The following describes two proteins that form a bound complex.

Sequence of protein 1:
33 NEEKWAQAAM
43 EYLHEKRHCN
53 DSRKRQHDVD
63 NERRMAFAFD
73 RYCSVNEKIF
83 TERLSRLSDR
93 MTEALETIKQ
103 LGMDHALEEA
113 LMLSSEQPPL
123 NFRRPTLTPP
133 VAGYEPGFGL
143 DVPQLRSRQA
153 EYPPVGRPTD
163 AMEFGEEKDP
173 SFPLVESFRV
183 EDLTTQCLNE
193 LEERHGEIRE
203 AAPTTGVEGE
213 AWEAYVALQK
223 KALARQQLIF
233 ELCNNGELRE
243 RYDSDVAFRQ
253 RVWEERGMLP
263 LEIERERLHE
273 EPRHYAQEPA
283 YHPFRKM

Sequence of protein 2:
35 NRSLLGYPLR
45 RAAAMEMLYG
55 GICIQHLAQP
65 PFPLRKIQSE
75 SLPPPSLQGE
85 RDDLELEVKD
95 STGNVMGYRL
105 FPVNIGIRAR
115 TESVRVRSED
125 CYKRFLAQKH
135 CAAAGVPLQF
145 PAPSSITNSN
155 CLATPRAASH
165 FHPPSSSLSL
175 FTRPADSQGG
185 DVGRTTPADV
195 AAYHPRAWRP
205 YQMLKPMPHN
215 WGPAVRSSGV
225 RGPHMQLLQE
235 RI

Interface contacts:
Residue D72 in protein 1 interacts with residue L61 in protein 2 (closest heavy-atom distance 4.1 Å).
Residue A213 in protein 1 is in contact with residue A47 in protein 2 (closest heavy-atom distance 4.0 Å).
Residue D72 in protein 1 interacts with residue Q59 in protein 2 (closest heavy-atom distance 3.6 Å).
Residue L261 in protein 1 interacts with residue L38 in protein 2 (closest heavy-atom distance 3.2 Å).
Residue R65 in protein 1 interacts with residue Q63 in protein 2 (closest heavy-atom distance 3.5 Å).
Residue A278 in protein 1 contacts residue F66 in protein 2 (closest heavy-atom distance 3.9 Å).
Residue E266 in protein 1 interacts with residue R45 in protein 2 (closest heavy-atom distance 3.0 Å).
Residue L261 in protein 1 interacts with residue S37 in protein 2 (closest heavy-atom distance 4.0 Å).
Residue E266 in protein 1 contacts residue P42 in protein 2 (closest heavy-atom distance 3.9 Å).
Residue I265 in protein 1 is in contact with residue R45 in protein 2 (closest heavy-atom distance 3.8 Å).
Residue V209 in protein 1 contacts residue A46 in protein 2 (closest heavy-atom distance 3.7 Å).
Residue E266 in protein 1 contacts residue R44 in protein 2 (closest heavy-atom distance 3.0 Å).
Residue I265 in protein 1 is in contact with residue A48 in protein 2 (closest heavy-atom distance 3.7 Å).
Residue E256 in protein 1 contacts residue R36 in protein 2 (closest heavy-atom distance 3.8 Å).
Residue V209 in protein 1 contacts residue Q63 in protein 2 (closest heavy-atom distance 3.6 Å).
Residue E268 in protein 1 is in contact with residue H60 in protein 2 (closest heavy-atom distance 3.4 Å).
Residue E79 in protein 1 contacts residue M49 in protein 2 (closest heavy-atom distance 3.4 Å).
Residue R269 in protein 1 interacts with residue P64 in protein 2 (closest heavy-atom distance 2.9 Å).
Residue L263 in protein 1 contacts residue L39 in protein 2 (closest heavy-atom distance 3.6 Å).
Residue V209 in protein 1 is in contact with residue E50 in protein 2 (closest heavy-atom distance 3.4 Å).
Residue E212 in protein 1 interacts with residue R44 in protein 2 (closest heavy-atom distance 2.9 Å).
Residue A216 in protein 1 is in contact with residue L39 in protein 2 (closest heavy-atom distance 3.8 Å).
Residue L220 in protein 1 contacts residue M51 in protein 2 (closest heavy-atom distance 3.9 Å).
Residue I265 in protein 1 is in contact with residue L43 in protein 2 (closest heavy-atom distance 3.6 Å).
Residue E273 in protein 1 contacts residue P64 in protein 2 (closest heavy-atom distance 4.1 Å).
Residue E264 in protein 1 contacts residue S37 in protein 2 (closest heavy-atom distance 3.2 Å).
Residue P262 in protein 1 contacts residue R36 in protein 2 (closest heavy-atom distance 4.0 Å).
Residue R65 in protein 1 interacts with residue A62 in protein 2 (closest heavy-atom distance 4.1 Å).
Residue Q279 in protein 1 interacts with residue P65 in protein 2 (closest heavy-atom distance 3.7 Å).
Residue C75 in protein 1 interacts with residue Q59 in protein 2 (closest heavy-atom distance 3.7 Å).
Residue E273 in protein 1 contacts residue P65 in protein 2 (closest heavy-atom distance 4.0 Å).
Residue E212 in protein 1 interacts with residue L43 in protein 2 (closest heavy-atom distance 3.5 Å).
Residue E268 in protein 1 interacts with residue R45 in protein 2 (closest heavy-atom distance 3.3 Å).
Residue V209 in protein 1 contacts residue A47 in protein 2 (closest heavy-atom distance 3.4 Å).
Residue F69 in protein 1 is in contact with residue A62 in protein 2 (closest heavy-atom distance 3.5 Å).
Residue Q279 in protein 1 contacts residue F66 in protein 2 (closest heavy-atom distance 2.6 Å).
Residue P262 in protein 1 is in contact with residue S37 in protein 2 (closest heavy-atom distance 3.3 Å).
Residue R275 in protein 1 contacts residue P65 in protein 2 (closest heavy-atom distance 3.9 Å).
Residue E79 in protein 1 interacts with residue R45 in protein 2 (closest heavy-atom distance 3.7 Å).
Residue A216 in protein 1 contacts residue L43 in protein 2 (closest heavy-atom distance 3.5 Å).
Residue R269 in protein 1 interacts with residue H60 in protein 2 (closest heavy-atom distance 3.9 Å).
Residue D72 in protein 1 is in contact with residue H60 in protein 2 (closest heavy-atom distance 3.0 Å).
Residue P262 in protein 1 interacts with residue L38 in protein 2 (closest heavy-atom distance 3.3 Å).
Residue E79 in protein 1 contacts residue Y53 in protein 2 (closest heavy-atom distance 4.1 Å).
Residue Q279 in protein 1 interacts with residue L68 in protein 2 (closest heavy-atom distance 3.5 Å).
Residue L220 in protein 1 is in contact with residue L38 in protein 2 (closest heavy-atom distance 4.0 Å).
Residue A216 in protein 1 is in contact with residue M51 in protein 2 (closest heavy-atom distance 3.6 Å).
Residue A219 in protein 1 interacts with residue L38 in protein 2 (closest heavy-atom distance 3.6 Å).
Residue R267 in protein 1 is in contact with residue R45 in protein 2 (closest heavy-atom distance 3.8 Å).
Residue A213 in protein 1 contacts residue M51 in protein 2 (closest heavy-atom distance 3.7 Å).
Residue H276 in protein 1 interacts with residue L68 in protein 2 (closest heavy-atom distance 3.9 Å).
Residue E264 in protein 1 contacts residue P42 in protein 2 (closest heavy-atom distance 3.5 Å).
Residue F71 in protein 1 is in contact with residue I58 in protein 2 (closest heavy-atom distance 3.5 Å).
Residue E266 in protein 1 contacts residue L43 in protein 2 (closest heavy-atom distance 3.1 Å).
Residue E264 in protein 1 interacts with residue L43 in protein 2 (closest heavy-atom distance 2.7 Å).
Residue Y217 in protein 1 interacts with residue M51 in protein 2 (closest heavy-atom distance 3.9 Å).
Residue V209 in protein 1 interacts with residue R44 in protein 2 (closest heavy-atom distance 3.8 Å).
Residue E280 in protein 1 interacts with residue F66 in protein 2 (closest heavy-atom distance 3.8 Å).
Residue E212 in protein 1 is in contact with residue Y41 in protein 2 (closest heavy-atom distance 3.9 Å).
Residue L263 in protein 1 interacts with residue L38 in protein 2 (closest heavy-atom distance 3.5 Å).